Sequence of protein 2:
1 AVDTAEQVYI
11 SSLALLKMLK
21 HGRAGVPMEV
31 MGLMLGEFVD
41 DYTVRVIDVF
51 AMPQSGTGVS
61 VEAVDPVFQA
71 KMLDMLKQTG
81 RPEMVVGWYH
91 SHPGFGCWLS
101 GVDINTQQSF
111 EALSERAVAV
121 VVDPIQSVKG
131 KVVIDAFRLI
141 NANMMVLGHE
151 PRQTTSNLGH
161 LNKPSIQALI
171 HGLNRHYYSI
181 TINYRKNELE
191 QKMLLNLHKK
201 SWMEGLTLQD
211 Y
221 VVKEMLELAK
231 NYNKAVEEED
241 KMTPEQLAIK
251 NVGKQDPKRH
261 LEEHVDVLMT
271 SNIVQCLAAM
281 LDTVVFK

Sequence of protein 1:
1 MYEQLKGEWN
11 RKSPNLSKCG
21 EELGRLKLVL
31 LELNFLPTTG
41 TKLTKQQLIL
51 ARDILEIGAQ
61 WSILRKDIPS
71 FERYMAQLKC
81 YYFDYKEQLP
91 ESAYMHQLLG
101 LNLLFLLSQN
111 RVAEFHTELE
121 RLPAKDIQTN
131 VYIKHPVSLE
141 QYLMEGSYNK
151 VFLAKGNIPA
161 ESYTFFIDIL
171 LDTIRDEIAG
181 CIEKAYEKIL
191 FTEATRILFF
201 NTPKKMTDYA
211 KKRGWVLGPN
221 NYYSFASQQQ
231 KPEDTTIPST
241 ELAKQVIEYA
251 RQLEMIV

These two protein chains interact to form a complex.

Interface contacts:
Residue M269 in protein 2 contacts residue L253 in protein 1 (closest heavy-atom distance 4.4 Å).
Residue C276 in protein 2 is in contact with residue A250 in protein 1 (closest heavy-atom distance 4.5 Å).
Residue L277 in protein 2 interacts with residue V246 in protein 1 (closest heavy-atom distance 4.6 Å).
Residue C276 in protein 2 interacts with residue V246 in protein 1 (closest heavy-atom distance 4.0 Å).
Residue I273 in protein 2 interacts with residue V257 in protein 1 (closest heavy-atom distance 4.7 Å).
Residue L277 in protein 2 contacts residue I247 in protein 1 (closest heavy-atom distance 4.7 Å).
Residue M269 in protein 2 is in contact with residue V257 in protein 1 (closest heavy-atom distance 3.3 Å).
Residue L277 in protein 2 contacts residue A250 in protein 1 (closest heavy-atom distance 3.9 Å).
Residue M280 in protein 2 contacts residue K244 in protein 1 (closest heavy-atom distance 4.8 Å).
Residue T283 in protein 2 contacts residue A243 in protein 1 (closest heavy-atom distance 3.6 Å).
Residue M280 in protein 2 contacts residue V246 in protein 1 (closest heavy-atom distance 3.9 Å).
Residue I273 in protein 2 contacts residue A250 in protein 1 (closest heavy-atom distance 5.0 Å).
Residue M280 in protein 2 is in contact with residue I247 in protein 1 (closest heavy-atom distance 3.6 Å).
Residue T283 in protein 2 interacts with residue S239 in protein 1 (closest heavy-atom distance 4.9 Å).
Residue M280 in protein 2 is in contact with residue A243 in protein 1 (closest heavy-atom distance 3.4 Å).
Residue I273 in protein 2 is in contact with residue L253 in protein 1 (closest heavy-atom distance 3.8 Å).
Residue T283 in protein 2 interacts with residue T240 in protein 1 (closest heavy-atom distance 3.8 Å).